Sequence of the second protein:
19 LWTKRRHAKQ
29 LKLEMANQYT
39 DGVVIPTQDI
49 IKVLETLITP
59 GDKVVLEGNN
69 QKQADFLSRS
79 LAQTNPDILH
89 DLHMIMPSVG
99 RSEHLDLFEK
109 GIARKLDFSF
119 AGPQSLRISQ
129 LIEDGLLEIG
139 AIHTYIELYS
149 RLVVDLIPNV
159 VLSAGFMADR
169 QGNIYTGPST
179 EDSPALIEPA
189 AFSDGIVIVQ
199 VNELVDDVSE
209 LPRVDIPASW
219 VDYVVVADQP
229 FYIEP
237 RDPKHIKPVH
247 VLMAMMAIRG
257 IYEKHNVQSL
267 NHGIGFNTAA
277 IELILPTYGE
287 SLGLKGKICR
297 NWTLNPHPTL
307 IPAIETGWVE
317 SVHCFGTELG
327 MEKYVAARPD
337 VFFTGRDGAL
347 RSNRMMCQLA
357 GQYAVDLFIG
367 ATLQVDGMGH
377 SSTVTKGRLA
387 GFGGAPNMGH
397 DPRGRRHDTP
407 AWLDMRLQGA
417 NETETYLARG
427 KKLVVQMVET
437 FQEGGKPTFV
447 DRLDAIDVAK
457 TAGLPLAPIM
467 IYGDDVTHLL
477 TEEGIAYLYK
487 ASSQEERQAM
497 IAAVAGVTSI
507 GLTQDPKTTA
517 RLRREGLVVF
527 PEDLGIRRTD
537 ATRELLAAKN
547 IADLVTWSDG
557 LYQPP

Interface contacts:
Residue H403 in the first protein interacts with residue E145 in the second protein (closest heavy-atom distance 2.5 Å).
Residue D336 in the first protein contacts residue T21 in the second protein (closest heavy-atom distance 3.3 Å).
Residue H396 in the first protein interacts with residue G400 in the second protein (closest heavy-atom distance 3.3 Å).
Residue S148 in the first protein contacts residue Y359 in the second protein (closest heavy-atom distance 3.3 Å).
Residue R23 in the first protein interacts with residue P335 in the second protein (closest heavy-atom distance 2.8 Å).
Residue E186 in the first protein interacts with residue N349 in the second protein (closest heavy-atom distance 3.0 Å).
Residue P335 in the first protein is in contact with residue W20 in the second protein (closest heavy-atom distance 3.2 Å).
Residue F190 in the first protein is in contact with residue T340 in the second protein (closest heavy-atom distance 2.9 Å).
Residue Y359 in the first protein interacts with residue N393 in the second protein (closest heavy-atom distance 2.8 Å).
Residue A463 in the first protein contacts residue Y422 in the second protein (closest heavy-atom distance 3.0 Å).
Residue F338 in the first protein is in contact with residue R23 in the second protein (closest heavy-atom distance 3.1 Å).
Residue W20 in the first protein interacts with residue P335 in the second protein (closest heavy-atom distance 3.2 Å).
Residue D220 in the first protein contacts residue R342 in the second protein (closest heavy-atom distance 3.0 Å).
Residue D336 in the first protein interacts with residue R23 in the second protein (closest heavy-atom distance 2.9 Å).
Residue R425 in the first protein interacts with residue D470 in the second protein (closest heavy-atom distance 2.9 Å).
Residue R448 in the first protein contacts residue T419 in the second protein (closest heavy-atom distance 2.9 Å).
Residue F190 in the first protein contacts residue F339 in the second protein (closest heavy-atom distance 3.0 Å).
Residue D470 in the first protein contacts residue R399 in the second protein (closest heavy-atom distance 2.6 Å).
Residue E145 in the first protein contacts residue R402 in the second protein (closest heavy-atom distance 3.0 Å).
Residue Y422 in the first protein contacts residue A463 in the second protein (closest heavy-atom distance 3.0 Å).
Residue D336 in the first protein interacts with residue K22 in the second protein (closest heavy-atom distance 2.8 Å).
Residue K22 in the first protein contacts residue D336 in the second protein (closest heavy-atom distance 2.8 Å).
Residue Y359 in the first protein is in contact with residue S148 in the second protein (closest heavy-atom distance 3.3 Å).
Residue D471 in the first protein is in contact with residue R399 in the second protein (closest heavy-atom distance 2.9 Å).
Residue N393 in the first protein interacts with residue Y359 in the second protein (closest heavy-atom distance 2.8 Å).
Residue D471 in the first protein interacts with residue R425 in the second protein (closest heavy-atom distance 2.9 Å).
Residue R412 in the first protein interacts with residue P461 in the second protein (closest heavy-atom distance 3.0 Å).
Residue K456 in the first protein is in contact with residue Y422 in the second protein (closest heavy-atom distance 3.3 Å).
Residue E418 in the first protein contacts residue K456 in the second protein (closest heavy-atom distance 3.2 Å).
Residue R402 in the first protein is in contact with residue I465 in the second protein (closest heavy-atom distance 2.8 Å).
Residue D336 in the first protein interacts with residue W20 in the second protein (closest heavy-atom distance 3.0 Å).
Residue N349 in the first protein is in contact with residue E186 in the second protein (closest heavy-atom distance 3.0 Å).
Residue W20 in the first protein interacts with residue R334 in the second protein (closest heavy-atom distance 3.3 Å).
Residue P461 in the first protein is in contact with residue R412 in the second protein (closest heavy-atom distance 3.0 Å).
Residue Q358 in the first protein contacts residue Q358 in the second protein (closest heavy-atom distance 3.1 Å).
Residue R23 in the first protein is in contact with residue D336 in the second protein (closest heavy-atom distance 2.9 Å).
Residue W20 in the first protein contacts residue I310 in the second protein (closest heavy-atom distance 3.3 Å).
Residue D470 in the first protein contacts residue R425 in the second protein (closest heavy-atom distance 2.8 Å).
Residue R402 in the first protein contacts residue E145 in the second protein (closest heavy-atom distance 3.0 Å).
Residue R23 in the first protein contacts residue F338 in the second protein (closest heavy-atom distance 3.1 Å).
Residue R402 in the first protein interacts with residue M466 in the second protein (closest heavy-atom distance 3.0 Å).
Residue R342 in the first protein is in contact with residue V219 in the second protein (closest heavy-atom distance 3.0 Å).
Residue V219 in the first protein contacts residue R342 in the second protein (closest heavy-atom distance 3.1 Å).
Residue K456 in the first protein interacts with residue E418 in the second protein (closest heavy-atom distance 3.0 Å).
Residue P335 in the first protein is in contact with residue R23 in the second protein (closest heavy-atom distance 2.8 Å).
Residue E145 in the first protein interacts with residue R401 in the second protein (closest heavy-atom distance 3.3 Å).
Residue R347 in the first protein contacts residue E186 in the second protein (closest heavy-atom distance 2.8 Å).
Residue I465 in the first protein contacts residue R402 in the second protein (closest heavy-atom distance 2.8 Å).
Residue A360 in the first protein contacts residue S148 in the second protein (closest heavy-atom distance 3.2 Å).
Residue T340 in the first protein is in contact with residue F190 in the second protein (closest heavy-atom distance 2.9 Å).
Residue R399 in the first protein interacts with residue R399 in the second protein (closest heavy-atom distance 3.2 Å).
Residue S148 in the first protein interacts with residue A360 in the second protein (closest heavy-atom distance 3.3 Å).
Residue T419 in the first protein interacts with residue R448 in the second protein (closest heavy-atom distance 2.9 Å).
Residue E145 in the first protein is in contact with residue H403 in the second protein (closest heavy-atom distance 2.5 Å).
Residue R425 in the first protein interacts with residue D471 in the second protein (closest heavy-atom distance 2.9 Å).
Residue M466 in the first protein interacts with residue R402 in the second protein (closest heavy-atom distance 2.8 Å).
Residue R342 in the first protein is in contact with residue D220 in the second protein (closest heavy-atom distance 3.3 Å).
Residue F339 in the first protein is in contact with residue F190 in the second protein (closest heavy-atom distance 3.0 Å).
Residue W20 in the first protein contacts residue D336 in the second protein (closest heavy-atom distance 3.0 Å).
Residue E186 in the first protein is in contact with residue R347 in the second protein (closest heavy-atom distance 3.0 Å).

Sequence of the first protein:
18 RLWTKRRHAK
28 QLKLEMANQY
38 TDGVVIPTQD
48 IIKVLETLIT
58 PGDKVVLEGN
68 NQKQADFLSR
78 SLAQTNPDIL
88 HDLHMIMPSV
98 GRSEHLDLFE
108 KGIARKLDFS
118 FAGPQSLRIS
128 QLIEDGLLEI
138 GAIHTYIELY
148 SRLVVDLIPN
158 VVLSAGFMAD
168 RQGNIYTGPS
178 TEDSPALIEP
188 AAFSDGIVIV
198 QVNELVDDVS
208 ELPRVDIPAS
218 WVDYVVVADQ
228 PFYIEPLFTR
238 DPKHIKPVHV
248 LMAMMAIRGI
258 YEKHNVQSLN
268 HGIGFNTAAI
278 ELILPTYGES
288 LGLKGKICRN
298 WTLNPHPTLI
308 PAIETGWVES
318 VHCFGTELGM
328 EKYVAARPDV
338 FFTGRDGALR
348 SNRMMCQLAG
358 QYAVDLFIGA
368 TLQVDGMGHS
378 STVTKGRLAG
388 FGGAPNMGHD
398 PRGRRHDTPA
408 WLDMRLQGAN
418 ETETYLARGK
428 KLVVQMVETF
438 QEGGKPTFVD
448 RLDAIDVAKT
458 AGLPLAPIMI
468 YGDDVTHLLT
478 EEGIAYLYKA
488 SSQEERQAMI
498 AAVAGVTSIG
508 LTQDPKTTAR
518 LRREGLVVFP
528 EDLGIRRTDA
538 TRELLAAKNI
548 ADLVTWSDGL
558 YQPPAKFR

These two protein chains interact to form a complex.